Sequence of chain B:
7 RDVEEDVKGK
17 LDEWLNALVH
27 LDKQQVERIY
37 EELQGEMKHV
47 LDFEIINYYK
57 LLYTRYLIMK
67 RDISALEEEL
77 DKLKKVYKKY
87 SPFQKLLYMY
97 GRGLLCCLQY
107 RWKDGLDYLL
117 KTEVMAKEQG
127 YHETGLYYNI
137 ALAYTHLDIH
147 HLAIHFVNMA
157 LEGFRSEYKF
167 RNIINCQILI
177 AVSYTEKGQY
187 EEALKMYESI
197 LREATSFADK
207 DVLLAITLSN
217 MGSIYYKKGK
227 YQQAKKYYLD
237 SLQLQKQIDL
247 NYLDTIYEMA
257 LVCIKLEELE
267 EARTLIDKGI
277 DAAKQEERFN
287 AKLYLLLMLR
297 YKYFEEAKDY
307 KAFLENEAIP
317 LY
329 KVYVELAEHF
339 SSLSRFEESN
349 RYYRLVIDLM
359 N

Contacts between the two chains:
Residue I212 in chain B contacts residue S2 in chain A (closest heavy-atom distance 3.2 Å).
Residue S215 in chain B is in contact with residue S2 in chain A (closest heavy-atom distance 3.1 Å).
Residue I212 in chain B interacts with residue P4 in chain A (closest heavy-atom distance 3.8 Å).
Residue N247 in chain B interacts with residue K3 in chain A (closest heavy-atom distance 3.2 Å).
Residue D250 in chain B interacts with residue S2 in chain A (closest heavy-atom distance 4.2 Å).
Residue Y134 in chain B is in contact with residue D5 in chain A (closest heavy-atom distance 3.2 Å).
Residue I174 in chain B is in contact with residue S2 in chain A (closest heavy-atom distance 4.5 Å).
Residue E254 in chain B is in contact with residue S1 in chain A (closest heavy-atom distance 4.5 Å).
Residue N247 in chain B interacts with residue S2 in chain A (closest heavy-atom distance 3.5 Å).
Residue C103 in chain B is in contact with residue I6 in chain A (closest heavy-atom distance 4.6 Å).
Residue H142 in chain B contacts residue K3 in chain A (closest heavy-atom distance 3.4 Å).
Residue L138 in chain B is in contact with residue I6 in chain A (closest heavy-atom distance 4.1 Å).
Residue G131 in chain B contacts residue V7 in chain A (closest heavy-atom distance 4.3 Å).
Residue I174 in chain B contacts residue P4 in chain A (closest heavy-atom distance 4.0 Å).
Residue V178 in chain B is in contact with residue S2 in chain A (closest heavy-atom distance 4.4 Å).
Residue E182 in chain B is in contact with residue S1 in chain A (closest heavy-atom distance 4.4 Å).
Residue S219 in chain B contacts residue S1 in chain A (closest heavy-atom distance 4.8 Å).
Residue L104 in chain B interacts with residue I6 in chain A (closest heavy-atom distance 3.8 Å).
Residue N216 in chain B is in contact with residue S2 in chain A (closest heavy-atom distance 2.6 Å).
Residue D250 in chain B is in contact with residue S1 in chain A (closest heavy-atom distance 2.7 Å).
Residue L175 in chain B is in contact with residue K3 in chain A (closest heavy-atom distance 4.5 Å).
Residue N171 in chain B contacts residue P4 in chain A (closest heavy-atom distance 3.4 Å).
Residue L27 in chain B contacts residue V7 in chain A (closest heavy-atom distance 3.8 Å).
Residue W108 in chain B is in contact with residue I6 in chain A (closest heavy-atom distance 4.6 Å).
Residue I64 in chain B is in contact with residue V7 in chain A (closest heavy-atom distance 4.9 Å).
Residue R67 in chain B contacts residue G8 in chain A (closest heavy-atom distance 2.4 Å).
Residue M65 in chain B contacts residue G8 in chain A (closest heavy-atom distance 3.3 Å).
Residue L138 in chain B is in contact with residue D5 in chain A (closest heavy-atom distance 3.6 Å).
Residue N168 in chain B interacts with residue V7 in chain A (closest heavy-atom distance 4.2 Å).
Residue R67 in chain B interacts with residue V7 in chain A (closest heavy-atom distance 4.9 Å).
Residue I64 in chain B contacts residue G8 in chain A (closest heavy-atom distance 3.8 Å).
Residue L138 in chain B is in contact with residue P4 in chain A (closest heavy-atom distance 3.3 Å).
Residue L175 in chain B is in contact with residue P4 in chain A (closest heavy-atom distance 3.9 Å).
Residue Y96 in chain B contacts residue V7 in chain A (closest heavy-atom distance 4.2 Å).
Residue Y134 in chain B interacts with residue V7 in chain A (closest heavy-atom distance 3.5 Å).
Residue L27 in chain B is in contact with residue G8 in chain A (closest heavy-atom distance 3.8 Å).
Residue H142 in chain B contacts residue P4 in chain A (closest heavy-atom distance 4.7 Å).
Residue N247 in chain B interacts with residue S1 in chain A (closest heavy-atom distance 4.2 Å).
Residue R67 in chain B contacts residue I6 in chain A (closest heavy-atom distance 3.7 Å).
Residue T251 in chain B interacts with residue S2 in chain A (closest heavy-atom distance 4.0 Å).
Residue N135 in chain B contacts residue V7 in chain A (closest heavy-atom distance 3.4 Å).
Residue L100 in chain B interacts with residue V7 in chain A (closest heavy-atom distance 3.8 Å).
Residue Y134 in chain B is in contact with residue P4 in chain A (closest heavy-atom distance 3.3 Å).
Residue T141 in chain B contacts residue K3 in chain A (closest heavy-atom distance 4.0 Å).
Residue L100 in chain B contacts residue I6 in chain A (closest heavy-atom distance 4.1 Å).
Residue Y134 in chain B contacts residue I6 in chain A (closest heavy-atom distance 4.3 Å).
Residue V178 in chain B interacts with residue S1 in chain A (closest heavy-atom distance 4.6 Å).
Residue R67 in chain B contacts residue D5 in chain A (closest heavy-atom distance 2.4 Å).
Residue Q241 in chain B contacts residue S2 in chain A (closest heavy-atom distance 5.0 Å).
Residue N135 in chain B is in contact with residue I6 in chain A (closest heavy-atom distance 3.5 Å).
Residue I212 in chain B is in contact with residue K3 in chain A (closest heavy-atom distance 4.3 Å).
Residue N216 in chain B is in contact with residue S1 in chain A (closest heavy-atom distance 3.5 Å).
Residue I64 in chain B contacts residue I6 in chain A (closest heavy-atom distance 4.6 Å).

This data describes a binding interaction between two proteins.

Sequence of chain A:
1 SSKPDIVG